Sequence of protein 1:
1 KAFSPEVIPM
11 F

Sequence of protein 2:
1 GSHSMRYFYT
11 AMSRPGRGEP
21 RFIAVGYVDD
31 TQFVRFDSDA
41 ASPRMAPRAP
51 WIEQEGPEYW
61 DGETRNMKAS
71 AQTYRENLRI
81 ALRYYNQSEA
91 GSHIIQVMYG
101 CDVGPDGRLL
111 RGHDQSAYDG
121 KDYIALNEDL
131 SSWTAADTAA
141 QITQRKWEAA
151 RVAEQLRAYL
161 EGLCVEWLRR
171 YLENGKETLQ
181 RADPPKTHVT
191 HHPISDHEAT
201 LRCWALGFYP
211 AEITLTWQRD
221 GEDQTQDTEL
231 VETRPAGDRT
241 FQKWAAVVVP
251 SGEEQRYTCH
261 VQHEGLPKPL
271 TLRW

These two protein chains interact to form a complex.

Residue-level contacts at the interface:
Residue Y9 in protein 2 contacts residue A2 in protein 1 (closest heavy-atom distance 3.9 Å).
Residue Q155 in protein 2 is in contact with residue P5 in protein 1 (closest heavy-atom distance 3.4 Å).
Residue Q155 in protein 2 interacts with residue V7 in protein 1 (closest heavy-atom distance 4.3 Å).
Residue Y159 in protein 2 contacts residue K1 in protein 1 (closest heavy-atom distance 2.6 Å).
Residue Q155 in protein 2 contacts residue E6 in protein 1 (closest heavy-atom distance 4.5 Å).
Residue K146 in protein 2 is in contact with residue M10 in protein 1 (closest heavy-atom distance 4.4 Å).
Residue T143 in protein 2 interacts with residue F11 in protein 1 (closest heavy-atom distance 2.7 Å).
Residue A69 in protein 2 interacts with residue I8 in protein 1 (closest heavy-atom distance 4.7 Å).
Residue Q155 in protein 2 is in contact with residue F3 in protein 1 (closest heavy-atom distance 3.8 Å).
Residue W147 in protein 2 contacts residue F11 in protein 1 (closest heavy-atom distance 4.2 Å).
Residue Y84 in protein 2 is in contact with residue F11 in protein 1 (closest heavy-atom distance 2.6 Å).
Residue T73 in protein 2 interacts with residue P9 in protein 1 (closest heavy-atom distance 3.9 Å).
Residue Y171 in protein 2 interacts with residue K1 in protein 1 (closest heavy-atom distance 2.7 Å).
Residue S70 in protein 2 contacts residue I8 in protein 1 (closest heavy-atom distance 4.0 Å).
Residue E76 in protein 2 contacts residue M10 in protein 1 (closest heavy-atom distance 4.0 Å).
Residue L156 in protein 2 interacts with residue F3 in protein 1 (closest heavy-atom distance 3.4 Å).
Residue Y159 in protein 2 interacts with residue F3 in protein 1 (closest heavy-atom distance 3.5 Å).
Residue Y159 in protein 2 is in contact with residue A2 in protein 1 (closest heavy-atom distance 3.7 Å).
Residue Y99 in protein 2 is in contact with residue A2 in protein 1 (closest heavy-atom distance 3.3 Å).
Residue M67 in protein 2 contacts residue A2 in protein 1 (closest heavy-atom distance 3.9 Å).
Residue N66 in protein 2 is in contact with residue S4 in protein 1 (closest heavy-atom distance 3.5 Å).
Residue M5 in protein 2 interacts with residue K1 in protein 1 (closest heavy-atom distance 3.9 Å).
Residue Y74 in protein 2 is in contact with residue F11 in protein 1 (closest heavy-atom distance 4.7 Å).
Residue E63 in protein 2 is in contact with residue K1 in protein 1 (closest heavy-atom distance 3.5 Å).
Residue I95 in protein 2 interacts with residue F11 in protein 1 (closest heavy-atom distance 3.6 Å).
Residue I80 in protein 2 is in contact with residue F11 in protein 1 (closest heavy-atom distance 3.7 Å).
Residue Y99 in protein 2 interacts with residue F3 in protein 1 (closest heavy-atom distance 2.9 Å).
Residue W167 in protein 2 is in contact with residue K1 in protein 1 (closest heavy-atom distance 3.4 Å).
Residue I80 in protein 2 interacts with residue M10 in protein 1 (closest heavy-atom distance 4.3 Å).
Residue N77 in protein 2 interacts with residue M10 in protein 1 (closest heavy-atom distance 3.3 Å).
Residue V152 in protein 2 contacts residue P9 in protein 1 (closest heavy-atom distance 3.7 Å).
Residue T73 in protein 2 contacts residue I8 in protein 1 (closest heavy-atom distance 3.3 Å).
Residue A81 in protein 2 is in contact with residue F11 in protein 1 (closest heavy-atom distance 4.4 Å).
Residue S116 in protein 2 contacts residue F11 in protein 1 (closest heavy-atom distance 4.6 Å).
Residue T73 in protein 2 is in contact with residue M10 in protein 1 (closest heavy-atom distance 4.0 Å).
Residue N66 in protein 2 is in contact with residue A2 in protein 1 (closest heavy-atom distance 3.6 Å).
Residue Y7 in protein 2 is in contact with residue A2 in protein 1 (closest heavy-atom distance 3.3 Å).
Residue Y123 in protein 2 is in contact with residue F11 in protein 1 (closest heavy-atom distance 3.6 Å).
Residue K146 in protein 2 is in contact with residue F11 in protein 1 (closest heavy-atom distance 2.8 Å).
Residue E63 in protein 2 is in contact with residue A2 in protein 1 (closest heavy-atom distance 3.0 Å).
Residue M45 in protein 2 contacts residue A2 in protein 1 (closest heavy-atom distance 4.8 Å).
Residue Y59 in protein 2 contacts residue K1 in protein 1 (closest heavy-atom distance 4.0 Å).
Residue I142 in protein 2 contacts residue F11 in protein 1 (closest heavy-atom distance 4.6 Å).
Residue F33 in protein 2 interacts with residue K1 in protein 1 (closest heavy-atom distance 4.8 Å).
Residue N66 in protein 2 interacts with residue F3 in protein 1 (closest heavy-atom distance 3.0 Å).
Residue Y7 in protein 2 is in contact with residue K1 in protein 1 (closest heavy-atom distance 2.9 Å).
Residue W147 in protein 2 interacts with residue M10 in protein 1 (closest heavy-atom distance 2.8 Å).
Residue T143 in protein 2 contacts residue M10 in protein 1 (closest heavy-atom distance 4.4 Å).
Residue Y9 in protein 2 is in contact with residue F3 in protein 1 (closest heavy-atom distance 4.3 Å).
Residue Y74 in protein 2 is in contact with residue I8 in protein 1 (closest heavy-atom distance 3.9 Å).
Residue N77 in protein 2 contacts residue P9 in protein 1 (closest heavy-atom distance 3.8 Å).
Residue W147 in protein 2 is in contact with residue P9 in protein 1 (closest heavy-atom distance 3.7 Å).
Residue N77 in protein 2 interacts with residue F11 in protein 1 (closest heavy-atom distance 2.9 Å).